The following describes two proteins that form a bound complex.

Sequence of protein 2:
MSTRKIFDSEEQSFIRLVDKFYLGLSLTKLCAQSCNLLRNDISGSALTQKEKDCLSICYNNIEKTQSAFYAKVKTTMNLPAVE

Interface contacts:
Residue C54 in protein 2 interacts with residue M26 in protein 1 (closest heavy-atom distance 4.1 Å).
Residue K72 in protein 2 contacts residue L41 in protein 1 (closest heavy-atom distance 3.7 Å).
Residue F69 in protein 2 interacts with residue I13 in protein 1 (closest heavy-atom distance 3.8 Å).
Residue T65 in protein 2 interacts with residue Y14 in protein 1 (closest heavy-atom distance 3.9 Å).
Residue C58 in protein 2 is in contact with residue M26 in protein 1 (closest heavy-atom distance 3.6 Å).
Residue Q66 in protein 2 interacts with residue Y14 in protein 1 (closest heavy-atom distance 3.9 Å).
Residue S34 in protein 2 contacts residue G23 in protein 1 (closest heavy-atom distance 3.3 Å).
Residue T65 in protein 2 interacts with residue F37 in protein 1 (closest heavy-atom distance 3.7 Å).
Residue F69 in protein 2 is in contact with residue F37 in protein 1 (closest heavy-atom distance 3.4 Å).
Residue T65 in protein 2 is in contact with residue Y29 in protein 1 (closest heavy-atom distance 4.0 Å).
Residue N61 in protein 2 interacts with residue A28 in protein 1 (closest heavy-atom distance 3.4 Å).
Residue V73 in protein 2 contacts residue L41 in protein 1 (closest heavy-atom distance 3.6 Å).
Residue V82 in protein 2 is in contact with residue P3 in protein 1 (closest heavy-atom distance 3.6 Å).
Residue I15 in protein 2 interacts with residue V4 in protein 1 (closest heavy-atom distance 3.8 Å).
Residue R16 in protein 2 is in contact with residue V4 in protein 1 (closest heavy-atom distance 3.6 Å).
Residue F7 in protein 2 contacts residue D2 in protein 1 (closest heavy-atom distance 3.2 Å).
Residue I62 in protein 2 interacts with residue F18 in protein 1 (closest heavy-atom distance 3.6 Å).
Residue I62 in protein 2 is in contact with residue Y14 in protein 1 (closest heavy-atom distance 3.8 Å).
Residue Y70 in protein 2 contacts residue T11 in protein 1 (closest heavy-atom distance 2.5 Å).
Residue S26 in protein 2 is in contact with residue K15 in protein 1 (closest heavy-atom distance 3.9 Å).
Residue Y70 in protein 2 is in contact with residue D7 in protein 1 (closest heavy-atom distance 3.6 Å).
Residue K64 in protein 2 interacts with residue Y29 in protein 1 (closest heavy-atom distance 3.7 Å).
Residue I57 in protein 2 contacts residue M26 in protein 1 (closest heavy-atom distance 3.5 Å).
Residue L27 in protein 2 contacts residue Y14 in protein 1 (closest heavy-atom distance 4.0 Å).
Residue K5 in protein 2 contacts residue D2 in protein 1 (closest heavy-atom distance 4.0 Å).
Residue S34 in protein 2 is in contact with residue Y22 in protein 1 (closest heavy-atom distance 3.7 Å).
Residue R4 in protein 2 is in contact with residue D2 in protein 1 (closest heavy-atom distance 3.3 Å).
Residue D19 in protein 2 interacts with residue T11 in protein 1 (closest heavy-atom distance 3.7 Å).
Residue F69 in protein 2 contacts residue Y14 in protein 1 (closest heavy-atom distance 3.5 Å).
Residue L30 in protein 2 is in contact with residue F18 in protein 1 (closest heavy-atom distance 3.5 Å).
Residue Q12 in protein 2 contacts residue V4 in protein 1 (closest heavy-atom distance 4.0 Å).
Residue Q12 in protein 2 interacts with residue D2 in protein 1 (closest heavy-atom distance 3.1 Å).
Residue V73 in protein 2 is in contact with residue I13 in protein 1 (closest heavy-atom distance 4.1 Å).
Residue F69 in protein 2 interacts with residue L41 in protein 1 (closest heavy-atom distance 3.6 Å).
Residue N61 in protein 2 is in contact with residue Y29 in protein 1 (closest heavy-atom distance 3.6 Å).
Residue S34 in protein 2 interacts with residue M26 in protein 1 (closest heavy-atom distance 3.6 Å).
Residue N61 in protein 2 interacts with residue K27 in protein 1 (closest heavy-atom distance 2.5 Å).
Residue M77 in protein 2 interacts with residue G6 in protein 1 (closest heavy-atom distance 3.5 Å).
Residue L79 in protein 2 interacts with residue G6 in protein 1 (closest heavy-atom distance 3.7 Å).
Residue F69 in protein 2 contacts residue C17 in protein 1 (closest heavy-atom distance 3.3 Å).
Residue V73 in protein 2 is in contact with residue A10 in protein 1 (closest heavy-atom distance 3.6 Å).
Residue D19 in protein 2 contacts residue V8 in protein 1 (closest heavy-atom distance 3.7 Å).
Residue L79 in protein 2 interacts with residue P3 in protein 1 (closest heavy-atom distance 4.1 Å).
Residue R16 in protein 2 interacts with residue D7 in protein 1 (closest heavy-atom distance 4.1 Å).
Residue Y70 in protein 2 is in contact with residue A10 in protein 1 (closest heavy-atom distance 3.8 Å).
Residue T76 in protein 2 is in contact with residue V45 in protein 1 (closest heavy-atom distance 3.9 Å).
Residue I57 in protein 2 contacts residue K27 in protein 1 (closest heavy-atom distance 3.2 Å).
Residue I6 in protein 2 contacts residue D2 in protein 1 (closest heavy-atom distance 2.9 Å).
Residue L23 in protein 2 interacts with residue T11 in protein 1 (closest heavy-atom distance 3.6 Å).
Residue K72 in protein 2 interacts with residue E34 in protein 1 (closest heavy-atom distance 4.1 Å).
Residue D19 in protein 2 contacts residue D7 in protein 1 (closest heavy-atom distance 4.1 Å).
Residue R4 in protein 2 is in contact with residue P3 in protein 1 (closest heavy-atom distance 3.4 Å).
Residue L23 in protein 2 interacts with residue Y14 in protein 1 (closest heavy-atom distance 4.1 Å).
Residue T76 in protein 2 is in contact with residue L41 in protein 1 (closest heavy-atom distance 3.8 Å).
Residue N61 in protein 2 is in contact with residue M26 in protein 1 (closest heavy-atom distance 3.4 Å).
Residue L27 in protein 2 is in contact with residue F18 in protein 1 (closest heavy-atom distance 3.8 Å).
Residue L30 in protein 2 is in contact with residue K19 in protein 1 (closest heavy-atom distance 3.6 Å).
Residue N61 in protein 2 contacts residue Y22 in protein 1 (closest heavy-atom distance 3.4 Å).
Residue K72 in protein 2 contacts residue F37 in protein 1 (closest heavy-atom distance 4.0 Å).
Residue F7 in protein 2 is in contact with residue V4 in protein 1 (closest heavy-atom distance 3.8 Å).

Sequence of protein 1:
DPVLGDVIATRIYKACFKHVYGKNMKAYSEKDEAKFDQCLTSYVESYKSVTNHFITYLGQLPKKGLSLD